Sequence of the first protein:
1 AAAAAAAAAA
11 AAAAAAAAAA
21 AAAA

This data describes a binding interaction between two proteins.

Contacts between the two chains:
Residue Y653 in the second protein is in contact with residue A24 in the first protein (closest heavy-atom distance 4.3 Å).
Residue G652 in the second protein interacts with residue A20 in the first protein (closest heavy-atom distance 5.0 Å).
Residue R252 in the second protein interacts with residue A8 in the first protein (closest heavy-atom distance 3.5 Å).
Residue Y251 in the second protein is in contact with residue A7 in the first protein (closest heavy-atom distance 3.5 Å).
Residue Y251 in the second protein contacts residue A10 in the first protein (closest heavy-atom distance 4.6 Å).
Residue V654 in the second protein interacts with residue A23 in the first protein (closest heavy-atom distance 3.5 Å).
Residue R252 in the second protein is in contact with residue A9 in the first protein (closest heavy-atom distance 4.2 Å).
Residue G652 in the second protein interacts with residue A22 in the first protein (closest heavy-atom distance 3.7 Å).
Residue Y251 in the second protein contacts residue A9 in the first protein (closest heavy-atom distance 4.0 Å).
Residue Y251 in the second protein interacts with residue A8 in the first protein (closest heavy-atom distance 3.9 Å).
Residue V654 in the second protein interacts with residue A21 in the first protein (closest heavy-atom distance 4.1 Å).
Residue K250 in the second protein interacts with residue A10 in the first protein (closest heavy-atom distance 4.7 Å).
Residue K250 in the second protein interacts with residue A9 in the first protein (closest heavy-atom distance 4.6 Å).
Residue R252 in the second protein contacts residue A10 in the first protein (closest heavy-atom distance 4.4 Å).
Residue G652 in the second protein interacts with residue A21 in the first protein (closest heavy-atom distance 4.6 Å).
Residue V654 in the second protein contacts residue A22 in the first protein (closest heavy-atom distance 3.2 Å).
Residue Y653 in the second protein is in contact with residue A22 in the first protein (closest heavy-atom distance 4.0 Å).
Residue Y653 in the second protein is in contact with residue A21 in the first protein (closest heavy-atom distance 3.4 Å).

Sequence of the second protein:
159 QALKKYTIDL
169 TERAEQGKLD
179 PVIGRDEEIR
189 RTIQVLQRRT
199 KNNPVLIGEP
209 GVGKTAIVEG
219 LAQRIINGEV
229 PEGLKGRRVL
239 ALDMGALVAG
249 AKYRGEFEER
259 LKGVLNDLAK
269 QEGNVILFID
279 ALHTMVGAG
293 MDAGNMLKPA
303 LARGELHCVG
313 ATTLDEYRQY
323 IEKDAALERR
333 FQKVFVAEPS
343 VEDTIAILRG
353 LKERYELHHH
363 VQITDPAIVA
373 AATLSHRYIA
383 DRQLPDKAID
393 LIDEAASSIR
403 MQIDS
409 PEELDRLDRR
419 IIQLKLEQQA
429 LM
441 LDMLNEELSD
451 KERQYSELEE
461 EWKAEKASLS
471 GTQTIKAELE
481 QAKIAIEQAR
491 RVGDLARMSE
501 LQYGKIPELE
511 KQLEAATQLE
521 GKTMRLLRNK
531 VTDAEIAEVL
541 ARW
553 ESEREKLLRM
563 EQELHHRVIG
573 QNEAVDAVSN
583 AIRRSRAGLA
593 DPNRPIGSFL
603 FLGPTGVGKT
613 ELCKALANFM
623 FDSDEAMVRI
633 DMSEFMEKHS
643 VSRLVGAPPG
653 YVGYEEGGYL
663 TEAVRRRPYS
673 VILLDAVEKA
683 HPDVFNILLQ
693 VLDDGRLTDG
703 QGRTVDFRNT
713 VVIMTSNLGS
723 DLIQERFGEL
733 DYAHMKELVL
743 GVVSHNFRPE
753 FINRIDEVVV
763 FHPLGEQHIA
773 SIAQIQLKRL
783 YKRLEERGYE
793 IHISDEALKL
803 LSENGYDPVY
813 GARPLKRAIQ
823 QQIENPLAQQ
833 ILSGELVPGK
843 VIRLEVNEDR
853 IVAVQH